Sequence of the second protein:
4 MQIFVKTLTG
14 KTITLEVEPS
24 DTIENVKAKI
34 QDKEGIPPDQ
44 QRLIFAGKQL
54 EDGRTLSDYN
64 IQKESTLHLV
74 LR

Sequence of the first protein:
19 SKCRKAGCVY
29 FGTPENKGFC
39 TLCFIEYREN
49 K

Residue-level contacts at the interface:
Residue R57 in the second protein interacts with residue L40 in the first protein (closest heavy-atom distance 3.4 Å).
Residue D61 in the second protein is in contact with residue F29 in the first protein (closest heavy-atom distance 2.6 Å).
Residue G56 in the second protein is in contact with residue T39 in the first protein (closest heavy-atom distance 4.8 Å).
Residue R57 in the second protein is in contact with residue Y28 in the first protein (closest heavy-atom distance 3.4 Å).
Residue S60 in the second protein interacts with residue T31 in the first protein (closest heavy-atom distance 4.5 Å).
Residue D61 in the second protein interacts with residue T39 in the first protein (closest heavy-atom distance 3.0 Å).
Residue D61 in the second protein contacts residue C38 in the first protein (closest heavy-atom distance 3.6 Å).
Residue D61 in the second protein interacts with residue Y28 in the first protein (closest heavy-atom distance 3.6 Å).
Residue R57 in the second protein interacts with residue T39 in the first protein (closest heavy-atom distance 4.5 Å).
Residue Y62 in the second protein interacts with residue Y28 in the first protein (closest heavy-atom distance 3.6 Å).
Residue G56 in the second protein interacts with residue L40 in the first protein (closest heavy-atom distance 4.1 Å).
Residue S60 in the second protein interacts with residue F29 in the first protein (closest heavy-atom distance 3.5 Å).
Residue S60 in the second protein is in contact with residue G30 in the first protein (closest heavy-atom distance 4.2 Å).
Residue R57 in the second protein contacts residue C38 in the first protein (closest heavy-atom distance 3.7 Å).
Residue T58 in the second protein interacts with residue T39 in the first protein (closest heavy-atom distance 4.2 Å).
Residue E54 in the second protein is in contact with residue Y28 in the first protein (closest heavy-atom distance 3.2 Å).
Residue K51 in the second protein interacts with residue Y28 in the first protein (closest heavy-atom distance 4.0 Å).
Residue N63 in the second protein interacts with residue S19 in the first protein (closest heavy-atom distance 4.8 Å).
Residue K51 in the second protein is in contact with residue V27 in the first protein (closest heavy-atom distance 3.8 Å).
Residue N63 in the second protein interacts with residue F29 in the first protein (closest heavy-atom distance 3.5 Å).
Residue Y62 in the second protein interacts with residue F29 in the first protein (closest heavy-atom distance 4.3 Å).

These two protein chains interact to form a complex.